These two protein chains interact to form a complex.

Contacts between the two chains:
Residue N260 in protein 2 contacts residue I17 in protein 1 (closest heavy-atom distance 3.2 Å).
Residue Y354 in protein 2 contacts residue D14 in protein 1 (closest heavy-atom distance 2.9 Å).
Residue N260 in protein 2 interacts with residue H18 in protein 1 (closest heavy-atom distance 2.9 Å).
Residue D275 in protein 2 is in contact with residue G20 in protein 1 (closest heavy-atom distance 4.7 Å).
Residue G274 in protein 2 contacts residue H18 in protein 1 (closest heavy-atom distance 3.7 Å).
Residue R233 in protein 2 contacts residue A21 in protein 1 (closest heavy-atom distance 2.6 Å).
Residue K231 in protein 2 contacts residue H18 in protein 1 (closest heavy-atom distance 3.3 Å).
Residue L217 in protein 2 interacts with residue H18 in protein 1 (closest heavy-atom distance 3.9 Å).
Residue Y354 in protein 2 is in contact with residue L13 in protein 1 (closest heavy-atom distance 4.1 Å).
Residue L217 in protein 2 interacts with residue G16 in protein 1 (closest heavy-atom distance 3.5 Å).
Residue R340 in protein 2 is in contact with residue G16 in protein 1 (closest heavy-atom distance 3.1 Å).
Residue A300 in protein 2 is in contact with residue I17 in protein 1 (closest heavy-atom distance 4.0 Å).
Residue R387 in protein 2 interacts with residue D14 in protein 1 (closest heavy-atom distance 4.2 Å).
Residue Y137 in protein 2 contacts residue G16 in protein 1 (closest heavy-atom distance 4.3 Å).
Residue L177 in protein 2 interacts with residue G16 in protein 1 (closest heavy-atom distance 3.4 Å).
Residue N260 in protein 2 contacts residue G16 in protein 1 (closest heavy-atom distance 4.5 Å).
Residue L217 in protein 2 interacts with residue I17 in protein 1 (closest heavy-atom distance 3.9 Å).
Residue A257 in protein 2 contacts residue A21 in protein 1 (closest heavy-atom distance 3.9 Å).
Residue A258 in protein 2 interacts with residue H18 in protein 1 (closest heavy-atom distance 3.5 Å).
Residue R340 in protein 2 is in contact with residue D14 in protein 1 (closest heavy-atom distance 2.5 Å).
Residue R387 in protein 2 contacts residue L13 in protein 1 (closest heavy-atom distance 3.0 Å).
Residue F389 in protein 2 interacts with residue D14 in protein 1 (closest heavy-atom distance 3.2 Å).
Residue R256 in protein 2 interacts with residue A21 in protein 1 (closest heavy-atom distance 3.8 Å).
Residue A257 in protein 2 contacts residue G20 in protein 1 (closest heavy-atom distance 4.0 Å).
Residue G274 in protein 2 is in contact with residue G20 in protein 1 (closest heavy-atom distance 3.1 Å).
Residue L338 in protein 2 interacts with residue I17 in protein 1 (closest heavy-atom distance 4.1 Å).
Residue Y354 in protein 2 contacts residue I17 in protein 1 (closest heavy-atom distance 4.0 Å).
Residue G274 in protein 2 contacts residue A21 in protein 1 (closest heavy-atom distance 5.0 Å).
Residue Y137 in protein 2 is in contact with residue D14 in protein 1 (closest heavy-atom distance 3.8 Å).
Residue R340 in protein 2 is in contact with residue I17 in protein 1 (closest heavy-atom distance 3.5 Å).
Residue R387 in protein 2 is in contact with residue Y12 in protein 1 (closest heavy-atom distance 3.6 Å).
Residue R233 in protein 2 is in contact with residue T22 in protein 1 (closest heavy-atom distance 3.6 Å).

Sequence of protein 2:
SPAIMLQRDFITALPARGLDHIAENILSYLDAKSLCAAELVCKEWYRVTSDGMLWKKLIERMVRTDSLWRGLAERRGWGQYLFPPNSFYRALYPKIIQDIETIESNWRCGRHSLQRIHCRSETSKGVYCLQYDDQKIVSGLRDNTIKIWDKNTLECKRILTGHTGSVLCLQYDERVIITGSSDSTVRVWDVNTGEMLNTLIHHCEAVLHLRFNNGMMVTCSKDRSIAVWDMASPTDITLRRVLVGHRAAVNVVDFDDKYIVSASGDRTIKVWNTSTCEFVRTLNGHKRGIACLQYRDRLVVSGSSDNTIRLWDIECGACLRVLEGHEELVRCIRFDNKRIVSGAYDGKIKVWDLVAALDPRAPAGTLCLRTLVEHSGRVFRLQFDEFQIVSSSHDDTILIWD

Sequence of protein 1:
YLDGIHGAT